Sequence of protein 1:
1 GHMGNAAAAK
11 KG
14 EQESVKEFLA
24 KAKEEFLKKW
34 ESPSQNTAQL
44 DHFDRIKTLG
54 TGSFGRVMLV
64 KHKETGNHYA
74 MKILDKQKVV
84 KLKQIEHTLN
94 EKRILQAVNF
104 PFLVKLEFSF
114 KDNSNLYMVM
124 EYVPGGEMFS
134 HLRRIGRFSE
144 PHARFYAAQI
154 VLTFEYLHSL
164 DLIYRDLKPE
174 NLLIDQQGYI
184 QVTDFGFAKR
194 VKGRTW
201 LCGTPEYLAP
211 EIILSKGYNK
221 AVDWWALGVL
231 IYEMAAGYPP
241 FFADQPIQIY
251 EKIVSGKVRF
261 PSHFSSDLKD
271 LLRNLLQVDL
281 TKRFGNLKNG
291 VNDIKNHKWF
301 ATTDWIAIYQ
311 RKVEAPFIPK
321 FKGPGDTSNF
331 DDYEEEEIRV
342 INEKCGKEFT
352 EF

Residue-level contacts at the interface:
Residue T204 in protein 1 contacts residue R5 in protein 2 (closest heavy-atom distance 4.6 Å).
Residue D244 in protein 1 is in contact with residue A3 in protein 2 (closest heavy-atom distance 3.7 Å).
Residue F132 in protein 1 is in contact with residue R9 in protein 2 (closest heavy-atom distance 4.1 Å).
Residue F190 in protein 1 interacts with residue I12 in protein 2 (closest heavy-atom distance 3.5 Å).
Residue F242 in protein 1 interacts with residue R5 in protein 2 (closest heavy-atom distance 3.4 Å).
Residue H90 in protein 1 interacts with residue H13 in protein 2 (closest heavy-atom distance 3.2 Å).
Residue D244 in protein 1 contacts residue R5 in protein 2 (closest heavy-atom distance 3.7 Å).
Residue L201 in protein 1 interacts with residue H13 in protein 2 (closest heavy-atom distance 3.1 Å).
Residue S133 in protein 1 contacts residue R8 in protein 2 (closest heavy-atom distance 4.0 Å).
Residue F242 in protein 1 interacts with residue A3 in protein 2 (closest heavy-atom distance 3.5 Å).
Residue Y250 in protein 1 contacts residue I12 in protein 2 (closest heavy-atom distance 3.9 Å).
Residue P172 in protein 1 interacts with residue R9 in protein 2 (closest heavy-atom distance 3.6 Å).
Residue F190 in protein 1 interacts with residue A11 in protein 2 (closest heavy-atom distance 3.3 Å).
Residue C202 in protein 1 interacts with residue I12 in protein 2 (closest heavy-atom distance 3.2 Å).
Residue P246 in protein 1 contacts residue R5 in protein 2 (closest heavy-atom distance 4.6 Å).
Residue E233 in protein 1 contacts residue R9 in protein 2 (closest heavy-atom distance 2.9 Å).
Residue F190 in protein 1 contacts residue H13 in protein 2 (closest heavy-atom distance 3.6 Å).
Residue K171 in protein 1 interacts with residue A11 in protein 2 (closest heavy-atom distance 3.5 Å).
Residue P205 in protein 1 contacts residue R5 in protein 2 (closest heavy-atom distance 3.8 Å).
Residue E173 in protein 1 contacts residue R8 in protein 2 (closest heavy-atom distance 3.6 Å).
Residue K86 in protein 1 is in contact with residue H13 in protein 2 (closest heavy-atom distance 4.3 Å).
Residue L201 in protein 1 interacts with residue I15 in protein 2 (closest heavy-atom distance 3.5 Å).
Residue K171 in protein 1 interacts with residue R9 in protein 2 (closest heavy-atom distance 2.8 Å).
Residue G203 in protein 1 contacts residue I12 in protein 2 (closest heavy-atom distance 2.7 Å).
Residue E206 in protein 1 contacts residue R9 in protein 2 (closest heavy-atom distance 3.6 Å).
Residue E173 in protein 1 contacts residue G7 in protein 2 (closest heavy-atom distance 4.2 Å).
Residue K171 in protein 1 contacts residue Q10 in protein 2 (closest heavy-atom distance 4.0 Å).
Residue F132 in protein 1 interacts with residue G7 in protein 2 (closest heavy-atom distance 3.5 Å).
Residue R136 in protein 1 is in contact with residue T6 in protein 2 (closest heavy-atom distance 2.9 Å).
Residue R136 in protein 1 is in contact with residue R5 in protein 2 (closest heavy-atom distance 4.5 Å).
Residue T204 in protein 1 is in contact with residue A11 in protein 2 (closest heavy-atom distance 3.4 Å).
Residue D331 in protein 1 contacts residue R8 in protein 2 (closest heavy-atom distance 2.9 Å).
Residue F242 in protein 1 interacts with residue T6 in protein 2 (closest heavy-atom distance 4.4 Å).
Residue F132 in protein 1 contacts residue T6 in protein 2 (closest heavy-atom distance 3.4 Å).
Residue I249 in protein 1 contacts residue R5 in protein 2 (closest heavy-atom distance 4.3 Å).
Residue G203 in protein 1 is in contact with residue A11 in protein 2 (closest heavy-atom distance 3.4 Å).
Residue D169 in protein 1 interacts with residue A11 in protein 2 (closest heavy-atom distance 3.8 Å).
Residue Y333 in protein 1 contacts residue R8 in protein 2 (closest heavy-atom distance 3.2 Å).
Residue L201 in protein 1 contacts residue I12 in protein 2 (closest heavy-atom distance 4.2 Å).
Residue P205 in protein 1 contacts residue I12 in protein 2 (closest heavy-atom distance 3.7 Å).
Residue A243 in protein 1 interacts with residue G4 in protein 2 (closest heavy-atom distance 3.6 Å).
Residue L201 in protein 1 contacts residue D14 in protein 2 (closest heavy-atom distance 3.1 Å).
Residue P205 in protein 1 is in contact with residue Q10 in protein 2 (closest heavy-atom distance 4.0 Å).
Residue F132 in protein 1 is in contact with residue R8 in protein 2 (closest heavy-atom distance 3.5 Å).
Residue T204 in protein 1 contacts residue R9 in protein 2 (closest heavy-atom distance 3.7 Å).
Residue E206 in protein 1 is in contact with residue R5 in protein 2 (closest heavy-atom distance 2.8 Å).
Residue D244 in protein 1 is in contact with residue G4 in protein 2 (closest heavy-atom distance 3.3 Å).
Residue A243 in protein 1 is in contact with residue R5 in protein 2 (closest heavy-atom distance 3.7 Å).
Residue P239 in protein 1 contacts residue R9 in protein 2 (closest heavy-atom distance 4.0 Å).
Residue F57 in protein 1 contacts residue H13 in protein 2 (closest heavy-atom distance 4.3 Å).
Residue Q87 in protein 1 interacts with residue H13 in protein 2 (closest heavy-atom distance 3.7 Å).
Residue R136 in protein 1 contacts residue R9 in protein 2 (closest heavy-atom distance 3.6 Å).
Residue A243 in protein 1 is in contact with residue A3 in protein 2 (closest heavy-atom distance 3.3 Å).
Residue F242 in protein 1 interacts with residue G4 in protein 2 (closest heavy-atom distance 3.5 Å).
Residue Y250 in protein 1 interacts with residue I15 in protein 2 (closest heavy-atom distance 4.1 Å).
Residue T204 in protein 1 contacts residue Q10 in protein 2 (closest heavy-atom distance 4.1 Å).
Residue E173 in protein 1 is in contact with residue R9 in protein 2 (closest heavy-atom distance 2.8 Å).
Residue Y207 in protein 1 is in contact with residue R9 in protein 2 (closest heavy-atom distance 4.0 Å).
Residue E130 in protein 1 is in contact with residue R8 in protein 2 (closest heavy-atom distance 2.8 Å).
Residue C202 in protein 1 is in contact with residue H13 in protein 2 (closest heavy-atom distance 3.7 Å).

Sequence of protein 2:
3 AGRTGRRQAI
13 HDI

These two protein chains interact to form a complex.